Contacts between the two chains:
Residue K168 in protein 1 interacts with residue R37 in protein 2 (closest heavy-atom distance 2.8 Å).
Residue K168 in protein 1 interacts with residue C39 in protein 2 (closest heavy-atom distance 3.3 Å).
Residue D170 in protein 1 is in contact with residue E21 in protein 2 (closest heavy-atom distance 4.1 Å).
Residue K168 in protein 1 is in contact with residue G40 in protein 2 (closest heavy-atom distance 4.0 Å).
Residue K118 in protein 1 interacts with residue E21 in protein 2 (closest heavy-atom distance 3.5 Å).
Residue K168 in protein 1 is in contact with residue C36 in protein 2 (closest heavy-atom distance 4.0 Å).
Residue K168 in protein 1 is in contact with residue E38 in protein 2 (closest heavy-atom distance 2.9 Å).
Residue G171 in protein 1 contacts residue E38 in protein 2 (closest heavy-atom distance 2.9 Å).
Residue D170 in protein 1 contacts residue E38 in protein 2 (closest heavy-atom distance 4.8 Å).
Residue R121 in protein 1 interacts with residue E21 in protein 2 (closest heavy-atom distance 5.0 Å).
Residue G171 in protein 1 interacts with residue C39 in protein 2 (closest heavy-atom distance 3.8 Å).
Residue R172 in protein 1 is in contact with residue E38 in protein 2 (closest heavy-atom distance 4.6 Å).

The following describes two proteins that form a bound complex.

Sequence of protein 1:
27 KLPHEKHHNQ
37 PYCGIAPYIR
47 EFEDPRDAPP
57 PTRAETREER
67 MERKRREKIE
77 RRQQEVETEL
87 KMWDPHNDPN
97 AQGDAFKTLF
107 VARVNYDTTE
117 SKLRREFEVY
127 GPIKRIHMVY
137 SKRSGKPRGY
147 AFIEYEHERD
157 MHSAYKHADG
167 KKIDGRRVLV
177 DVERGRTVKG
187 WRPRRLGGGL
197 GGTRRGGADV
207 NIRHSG

Sequence of protein 2:
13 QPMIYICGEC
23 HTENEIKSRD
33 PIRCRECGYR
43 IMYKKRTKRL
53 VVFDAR